Sequence of chain B:
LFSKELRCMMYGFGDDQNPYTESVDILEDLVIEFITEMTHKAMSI

The following describes two proteins that form a bound complex.

Interface contacts:
Residue L70 in chain A interacts with residue S23 in chain B (closest heavy-atom distance 2.8 Å).
Residue P89 in chain A interacts with residue E37 in chain B (closest heavy-atom distance 3.9 Å).
Residue F17 in chain A is in contact with residue V31 in chain B (closest heavy-atom distance 3.9 Å).
Residue F17 in chain A is in contact with residue F2 in chain B (closest heavy-atom distance 3.6 Å).
Residue M75 in chain A is in contact with residue S23 in chain B (closest heavy-atom distance 3.9 Å).
Residue S15 in chain A contacts residue M9 in chain B (closest heavy-atom distance 3.9 Å).
Residue Q71 in chain A contacts residue S23 in chain B (closest heavy-atom distance 3.0 Å).
Residue V54 in chain A interacts with residue F13 in chain B (closest heavy-atom distance 3.7 Å).
Residue Y12 in chain A interacts with residue F13 in chain B (closest heavy-atom distance 3.9 Å).
Residue P69 in chain A contacts residue N18 in chain B (closest heavy-atom distance 3.9 Å).
Residue I22 in chain A contacts residue I35 in chain B (closest heavy-atom distance 3.7 Å).
Residue M11 in chain A is in contact with residue Y11 in chain B (closest heavy-atom distance 3.4 Å).
Residue I22 in chain A contacts residue F2 in chain B (closest heavy-atom distance 3.6 Å).
Residue V50 in chain A contacts residue L6 in chain B (closest heavy-atom distance 3.9 Å).
Residue P72 in chain A interacts with residue S23 in chain B (closest heavy-atom distance 2.9 Å).
Residue Y12 in chain A interacts with residue G12 in chain B (closest heavy-atom distance 3.6 Å).
Residue P72 in chain A is in contact with residue I26 in chain B (closest heavy-atom distance 3.2 Å).
Residue S46 in chain A contacts residue I35 in chain B (closest heavy-atom distance 3.5 Å).
Residue I29 in chain A interacts with residue T36 in chain B (closest heavy-atom distance 3.3 Å).
Residue I29 in chain A contacts residue T39 in chain B (closest heavy-atom distance 3.6 Å).
Residue L58 in chain A contacts residue F13 in chain B (closest heavy-atom distance 3.3 Å).
Residue R8 in chain A is in contact with residue Y11 in chain B (closest heavy-atom distance 2.9 Å).
Residue T30 in chain A contacts residue M43 in chain B (closest heavy-atom distance 4.0 Å).
Residue L70 in chain A is in contact with residue D15 in chain B (closest heavy-atom distance 3.1 Å).
Residue P18 in chain A interacts with residue F2 in chain B (closest heavy-atom distance 3.5 Å).
Residue R76 in chain A interacts with residue I26 in chain B (closest heavy-atom distance 3.7 Å).
Residue N7 in chain A interacts with residue Y11 in chain B (closest heavy-atom distance 3.4 Å).
Residue P69 in chain A interacts with residue D16 in chain B (closest heavy-atom distance 3.4 Å).
Residue L58 in chain A is in contact with residue G14 in chain B (closest heavy-atom distance 3.2 Å).
Residue I45 in chain A is in contact with residue F34 in chain B (closest heavy-atom distance 3.5 Å).
Residue A16 in chain A interacts with residue E5 in chain B (closest heavy-atom distance 3.4 Å).
Residue P89 in chain A interacts with residue F34 in chain B (closest heavy-atom distance 3.5 Å).
Residue L25 in chain A interacts with residue I35 in chain B (closest heavy-atom distance 3.6 Å).
Residue K47 in chain A is in contact with residue F13 in chain B (closest heavy-atom distance 3.9 Å).
Residue A16 in chain A interacts with residue M9 in chain B (closest heavy-atom distance 3.5 Å).
Residue G51 in chain A is in contact with residue F13 in chain B (closest heavy-atom distance 3.4 Å).
Residue I45 in chain A contacts residue M38 in chain B (closest heavy-atom distance 3.9 Å).
Residue F17 in chain A interacts with residue L6 in chain B (closest heavy-atom distance 3.7 Å).
Residue P18 in chain A is in contact with residue E5 in chain B (closest heavy-atom distance 2.6 Å).
Residue E4 in chain A is in contact with residue Y11 in chain B (closest heavy-atom distance 3.9 Å).
Residue I26 in chain A is in contact with residue I35 in chain B (closest heavy-atom distance 3.9 Å).
Residue P68 in chain A contacts residue D15 in chain B (closest heavy-atom distance 3.9 Å).
Residue M11 in chain A interacts with residue C8 in chain B (closest heavy-atom distance 3.7 Å).
Residue P72 in chain A is in contact with residue E22 in chain B (closest heavy-atom distance 3.7 Å).
Residue R8 in chain A interacts with residue D15 in chain B (closest heavy-atom distance 3.3 Å).
Residue V79 in chain A is in contact with residue L30 in chain B (closest heavy-atom distance 3.8 Å).
Residue P69 in chain A interacts with residue D15 in chain B (closest heavy-atom distance 3.5 Å).
Residue V50 in chain A contacts residue L27 in chain B (closest heavy-atom distance 3.9 Å).
Residue V50 in chain A is in contact with residue V31 in chain B (closest heavy-atom distance 3.9 Å).
Residue A21 in chain A is in contact with residue F2 in chain B (closest heavy-atom distance 3.4 Å).
Residue P69 in chain A contacts residue Y20 in chain B (closest heavy-atom distance 3.3 Å).
Residue F17 in chain A interacts with residue M9 in chain B (closest heavy-atom distance 3.7 Å).
Residue L70 in chain A is in contact with residue Y20 in chain B (closest heavy-atom distance 3.4 Å).
Residue L25 in chain A contacts residue I32 in chain B (closest heavy-atom distance 3.8 Å).
Residue R8 in chain A is in contact with residue G12 in chain B (closest heavy-atom distance 3.5 Å).
Residue I29 in chain A is in contact with residue H40 in chain B (closest heavy-atom distance 3.4 Å).
Residue F49 in chain A is in contact with residue L30 in chain B (closest heavy-atom distance 3.5 Å).
Residue S15 in chain A interacts with residue C8 in chain B (closest heavy-atom distance 3.8 Å).
Residue M75 in chain A contacts residue M10 in chain B (closest heavy-atom distance 3.4 Å).
Residue F49 in chain A contacts residue F34 in chain B (closest heavy-atom distance 3.6 Å).

Sequence of chain A:
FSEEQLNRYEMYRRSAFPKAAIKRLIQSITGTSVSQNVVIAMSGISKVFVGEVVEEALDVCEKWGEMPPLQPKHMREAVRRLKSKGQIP